Sequence of chain B:
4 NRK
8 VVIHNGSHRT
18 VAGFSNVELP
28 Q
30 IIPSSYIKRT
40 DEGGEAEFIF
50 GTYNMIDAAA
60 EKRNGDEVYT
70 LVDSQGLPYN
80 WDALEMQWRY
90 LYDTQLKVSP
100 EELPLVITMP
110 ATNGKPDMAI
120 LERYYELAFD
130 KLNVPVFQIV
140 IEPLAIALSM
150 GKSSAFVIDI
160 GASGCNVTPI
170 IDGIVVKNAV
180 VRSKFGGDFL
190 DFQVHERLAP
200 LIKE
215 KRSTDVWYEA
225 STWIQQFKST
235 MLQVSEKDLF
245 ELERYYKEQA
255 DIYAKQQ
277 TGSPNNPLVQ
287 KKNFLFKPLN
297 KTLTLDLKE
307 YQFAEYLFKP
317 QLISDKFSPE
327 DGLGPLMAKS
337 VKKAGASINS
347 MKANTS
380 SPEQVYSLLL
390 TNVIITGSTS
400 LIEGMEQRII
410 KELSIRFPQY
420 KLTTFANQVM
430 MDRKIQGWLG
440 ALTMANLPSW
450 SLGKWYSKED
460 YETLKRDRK

The following describes two proteins that form a bound complex.

Sequence of chain A:
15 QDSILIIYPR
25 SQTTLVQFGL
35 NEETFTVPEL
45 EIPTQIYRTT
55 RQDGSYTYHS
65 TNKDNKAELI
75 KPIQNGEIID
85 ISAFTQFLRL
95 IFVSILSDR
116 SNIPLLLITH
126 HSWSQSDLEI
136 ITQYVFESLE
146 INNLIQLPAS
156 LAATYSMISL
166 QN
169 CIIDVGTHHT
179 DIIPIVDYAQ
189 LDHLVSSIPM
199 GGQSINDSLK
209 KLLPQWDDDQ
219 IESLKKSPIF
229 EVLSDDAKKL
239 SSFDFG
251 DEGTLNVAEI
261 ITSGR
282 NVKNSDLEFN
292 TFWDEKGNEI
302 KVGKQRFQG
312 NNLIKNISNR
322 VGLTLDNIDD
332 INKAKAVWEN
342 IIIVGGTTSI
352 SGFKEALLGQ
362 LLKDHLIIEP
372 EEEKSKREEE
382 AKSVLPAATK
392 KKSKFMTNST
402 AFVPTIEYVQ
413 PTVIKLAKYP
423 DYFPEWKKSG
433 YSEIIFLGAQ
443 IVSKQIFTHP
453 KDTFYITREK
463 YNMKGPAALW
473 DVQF

Residue-level contacts at the interface:
Residue S127 in chain A contacts residue K96 in chain B (closest heavy-atom distance 3.3 Å).
Residue I369 in chain A interacts with residue L291 in chain B (closest heavy-atom distance 3.8 Å).
Residue H191 in chain A interacts with residue I30 in chain B (closest heavy-atom distance 3.5 Å).
Residue P371 in chain A contacts residue K297 in chain B (closest heavy-atom distance 4.3 Å).
Residue D327 in chain A is in contact with residue Q229 in chain B (closest heavy-atom distance 4.0 Å).
Residue V410 in chain A is in contact with residue T234 in chain B (closest heavy-atom distance 3.2 Å).
Residue Y409 in chain A interacts with residue F290 in chain B (closest heavy-atom distance 3.8 Å).
Residue S129 in chain A is in contact with residue L95 in chain B (closest heavy-atom distance 4.2 Å).
Residue E374 in chain A contacts residue K297 in chain B (closest heavy-atom distance 3.6 Å).
Residue S194 in chain A is in contact with residue Y52 in chain B (closest heavy-atom distance 3.7 Å).
Residue Y409 in chain A is in contact with residue T298 in chain B (closest heavy-atom distance 2.8 Å).
Residue D331 in chain A interacts with residue M429 in chain B (closest heavy-atom distance 3.6 Å).
Residue Q188 in chain A interacts with residue L26 in chain B (closest heavy-atom distance 4.0 Å).
Residue W472 in chain A contacts residue N23 in chain B (closest heavy-atom distance 3.4 Å).
Residue E408 in chain A interacts with residue N289 in chain B (closest heavy-atom distance 3.4 Å).
Residue D190 in chain A is in contact with residue Q28 in chain B (closest heavy-atom distance 3.8 Å).
Residue D190 in chain A contacts residue P27 in chain B (closest heavy-atom distance 4.1 Å).
Residue S129 in chain A contacts residue K96 in chain B (closest heavy-atom distance 3.7 Å).
Residue I407 in chain A contacts residue N289 in chain B (closest heavy-atom distance 3.2 Å).
Residue D327 in chain A contacts residue Q230 in chain B (closest heavy-atom distance 3.7 Å).
Residue D330 in chain A interacts with residue K433 in chain B (closest heavy-atom distance 2.6 Å).
Residue P371 in chain A contacts residue N296 in chain B (closest heavy-atom distance 3.3 Å).
Residue H191 in chain A contacts residue M430 in chain B (closest heavy-atom distance 4.0 Å).
Residue D327 in chain A is in contact with residue K293 in chain B (closest heavy-atom distance 4.2 Å).
Residue V410 in chain A interacts with residue N289 in chain B (closest heavy-atom distance 3.3 Å).
Residue D330 in chain A interacts with residue M429 in chain B (closest heavy-atom distance 3.9 Å).
Residue S131 in chain A contacts residue K96 in chain B (closest heavy-atom distance 3.4 Å).
Residue Q475 in chain A contacts residue N23 in chain B (closest heavy-atom distance 3.1 Å).
Residue Y409 in chain A contacts residue L291 in chain B (closest heavy-atom distance 3.5 Å).
Residue I368 in chain A contacts residue L291 in chain B (closest heavy-atom distance 3.7 Å).
Residue L324 in chain A interacts with residue Y52 in chain B (closest heavy-atom distance 3.9 Å).
Residue Q130 in chain A is in contact with residue F21 in chain B (closest heavy-atom distance 3.4 Å).
Residue Q130 in chain A is in contact with residue V24 in chain B (closest heavy-atom distance 4.1 Å).
Residue D330 in chain A contacts residue M430 in chain B (closest heavy-atom distance 3.2 Å).
Residue Y409 in chain A interacts with residue N289 in chain B (closest heavy-atom distance 3.3 Å).
Residue P371 in chain A contacts residue L291 in chain B (closest heavy-atom distance 4.2 Å).
Residue Q411 in chain A is in contact with residue T234 in chain B (closest heavy-atom distance 4.2 Å).
Residue T325 in chain A interacts with residue Y52 in chain B (closest heavy-atom distance 3.4 Å).
Residue P371 in chain A interacts with residue T298 in chain B (closest heavy-atom distance 3.9 Å).
Residue V410 in chain A contacts residue M235 in chain B (closest heavy-atom distance 3.5 Å).
Residue Q130 in chain A interacts with residue K6 in chain B (closest heavy-atom distance 2.8 Å).
Residue Q130 in chain A interacts with residue N23 in chain B (closest heavy-atom distance 3.0 Å).
Residue Q475 in chain A contacts residue V24 in chain B (closest heavy-atom distance 3.5 Å).
Residue Q411 in chain A is in contact with residue L291 in chain B (closest heavy-atom distance 2.9 Å).
Residue Q411 in chain A contacts residue F290 in chain B (closest heavy-atom distance 3.0 Å).
Residue L192 in chain A is in contact with residue Y52 in chain B (closest heavy-atom distance 3.2 Å).
Residue V410 in chain A interacts with residue F290 in chain B (closest heavy-atom distance 4.2 Å).
Residue K466 in chain A is in contact with residue R5 in chain B (closest heavy-atom distance 3.0 Å).
Residue Q411 in chain A contacts residue Q230 in chain B (closest heavy-atom distance 4.0 Å).
Residue L324 in chain A is in contact with residue I55 in chain B (closest heavy-atom distance 3.9 Å).
Residue E374 in chain A contacts residue T298 in chain B (closest heavy-atom distance 2.6 Å).
Residue H191 in chain A interacts with residue Q28 in chain B (closest heavy-atom distance 3.4 Å).
Residue E134 in chain A is in contact with residue K6 in chain B (closest heavy-atom distance 2.8 Å).
Residue R321 in chain A is in contact with residue D56 in chain B (closest heavy-atom distance 2.9 Å).
Residue N328 in chain A contacts residue T51 in chain B (closest heavy-atom distance 4.1 Å).
Residue A469 in chain A contacts residue R5 in chain B (closest heavy-atom distance 3.7 Å).
Residue H366 in chain A is in contact with residue K293 in chain B (closest heavy-atom distance 4.0 Å).
Residue R321 in chain A contacts residue Y52 in chain B (closest heavy-atom distance 3.9 Å).
Residue N328 in chain A contacts residue Q229 in chain B (closest heavy-atom distance 4.2 Å).
Residue H191 in chain A is in contact with residue P27 in chain B (closest heavy-atom distance 4.0 Å).